Sequence of the second protein:
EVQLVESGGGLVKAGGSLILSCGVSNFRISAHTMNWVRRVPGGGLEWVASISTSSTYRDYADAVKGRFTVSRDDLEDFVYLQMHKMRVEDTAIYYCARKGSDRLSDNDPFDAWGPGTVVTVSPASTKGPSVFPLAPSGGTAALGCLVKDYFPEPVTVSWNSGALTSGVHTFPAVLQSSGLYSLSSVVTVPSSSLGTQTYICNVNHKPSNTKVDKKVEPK

Sequence of the first protein:
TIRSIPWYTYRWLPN

Residue-level contacts at the interface:
Residue Y57 in the second protein is in contact with residue Y28 in the first protein (closest heavy-atom distance 4.0 Å).
Residue F68 in the second protein contacts residue S22 in the first protein (closest heavy-atom distance 3.9 Å).
Residue Y60 in the second protein is in contact with residue S22 in the first protein (closest heavy-atom distance 2.8 Å).
Residue G66 in the second protein is in contact with residue I23 in the first protein (closest heavy-atom distance 3.4 Å).
Residue H84 in the second protein is in contact with residue I23 in the first protein (closest heavy-atom distance 3.7 Å).
Residue G66 in the second protein contacts residue P24 in the first protein (closest heavy-atom distance 3.2 Å).
Residue K65 in the second protein is in contact with residue Y26 in the first protein (closest heavy-atom distance 3.3 Å).
Residue S55 in the second protein is in contact with residue Y28 in the first protein (closest heavy-atom distance 4.3 Å).
Residue T69 in the second protein is in contact with residue S22 in the first protein (closest heavy-atom distance 3.1 Å).
Residue R58 in the second protein interacts with residue Y26 in the first protein (closest heavy-atom distance 2.5 Å).
Residue G66 in the second protein interacts with residue Y26 in the first protein (closest heavy-atom distance 4.5 Å).
Residue Y57 in the second protein interacts with residue Y26 in the first protein (closest heavy-atom distance 3.8 Å).
Residue G66 in the second protein is in contact with residue S22 in the first protein (closest heavy-atom distance 3.7 Å).
Residue Y60 in the second protein is in contact with residue Y26 in the first protein (closest heavy-atom distance 3.5 Å).
Residue R67 in the second protein interacts with residue I23 in the first protein (closest heavy-atom distance 3.6 Å).
Residue T56 in the second protein interacts with residue Y28 in the first protein (closest heavy-atom distance 3.2 Å).
Residue V70 in the second protein is in contact with residue S22 in the first protein (closest heavy-atom distance 5.0 Å).
Residue G66 in the second protein is in contact with residue W25 in the first protein (closest heavy-atom distance 4.5 Å).
Residue Y57 in the second protein is in contact with residue W30 in the first protein (closest heavy-atom distance 3.4 Å).
Residue D59 in the second protein is in contact with residue Y26 in the first protein (closest heavy-atom distance 3.6 Å).
Residue R58 in the second protein contacts residue S22 in the first protein (closest heavy-atom distance 3.9 Å).
Residue Q82 in the second protein interacts with residue I23 in the first protein (closest heavy-atom distance 3.9 Å).
Residue T69 in the second protein contacts residue I23 in the first protein (closest heavy-atom distance 4.2 Å).
Residue R67 in the second protein contacts residue S22 in the first protein (closest heavy-atom distance 4.9 Å).
Residue F68 in the second protein contacts residue I23 in the first protein (closest heavy-atom distance 3.5 Å).
Residue R58 in the second protein interacts with residue Y28 in the first protein (closest heavy-atom distance 2.9 Å).
Residue Y57 in the second protein contacts residue P32 in the first protein (closest heavy-atom distance 3.8 Å).

This data describes a binding interaction between two proteins.